Sequence of protein 2:
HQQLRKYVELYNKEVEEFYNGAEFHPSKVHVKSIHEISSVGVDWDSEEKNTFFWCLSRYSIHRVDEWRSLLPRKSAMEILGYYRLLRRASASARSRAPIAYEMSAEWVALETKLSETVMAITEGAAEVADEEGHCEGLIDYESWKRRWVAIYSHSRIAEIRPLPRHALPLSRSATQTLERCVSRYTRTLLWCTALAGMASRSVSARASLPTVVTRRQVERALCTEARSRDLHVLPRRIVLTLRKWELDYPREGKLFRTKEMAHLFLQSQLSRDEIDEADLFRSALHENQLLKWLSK

The following describes two proteins that form a bound complex.

Contacts between the two chains:
Residue D165 in protein 1 is in contact with residue K41 in protein 2 (closest heavy-atom distance 2.5 Å).
Residue V302 in protein 1 contacts residue R226 in protein 2 (closest heavy-atom distance 3.2 Å).
Residue R334 in protein 1 contacts residue A221 in protein 2 (closest heavy-atom distance 3.5 Å).
Residue Y342 in protein 1 contacts residue R212 in protein 2 (closest heavy-atom distance 3.3 Å).
Residue L343 in protein 1 is in contact with residue R209 in protein 2 (closest heavy-atom distance 3.5 Å).
Residue D201 in protein 1 interacts with residue R248 in protein 2 (closest heavy-atom distance 3.5 Å).
Residue F200 in protein 1 contacts residue R252 in protein 2 (closest heavy-atom distance 3.7 Å).
Residue I359 in protein 1 is in contact with residue Y14 in protein 2 (closest heavy-atom distance 3.4 Å).
Residue Q204 in protein 1 contacts residue Q299 in protein 2 (closest heavy-atom distance 3.4 Å).
Residue A330 in protein 1 interacts with residue M223 in protein 2 (closest heavy-atom distance 3.3 Å).
Residue I300 in protein 1 interacts with residue V228 in protein 2 (closest heavy-atom distance 2.8 Å).
Residue R203 in protein 1 contacts residue S303 in protein 2 (closest heavy-atom distance 3.1 Å).
Residue E168 in protein 1 interacts with residue V40 in protein 2 (closest heavy-atom distance 3.7 Å).
Residue F200 in protein 1 interacts with residue Q299 in protein 2 (closest heavy-atom distance 3.4 Å).
Residue C357 in protein 1 contacts residue Y14 in protein 2 (closest heavy-atom distance 3.0 Å).
Residue Q338 in protein 1 is in contact with residue L220 in protein 2 (closest heavy-atom distance 3.7 Å).
Residue E168 in protein 1 is in contact with residue K41 in protein 2 (closest heavy-atom distance 3.4 Å).
Residue L331 in protein 1 interacts with residue A224 in protein 2 (closest heavy-atom distance 3.7 Å).
Residue D298 in protein 1 contacts residue A230 in protein 2 (closest heavy-atom distance 3.3 Å).
Residue L358 in protein 1 is in contact with residue N15 in protein 2 (closest heavy-atom distance 3.5 Å).
Residue R296 in protein 1 interacts with residue R231 in protein 2 (closest heavy-atom distance 3.1 Å).
Residue H207 in protein 1 interacts with residue H295 in protein 2 (closest heavy-atom distance 3.5 Å).
Residue E174 in protein 1 interacts with residue R103 in protein 2 (closest heavy-atom distance 2.5 Å).
Residue I300 in protein 1 interacts with residue S227 in protein 2 (closest heavy-atom distance 3.3 Å).
Residue N347 in protein 1 is in contact with residue R209 in protein 2 (closest heavy-atom distance 3.7 Å).
Residue I359 in protein 1 interacts with residue V143 in protein 2 (closest heavy-atom distance 3.6 Å).
Residue I349 in protein 1 interacts with residue R209 in protein 2 (closest heavy-atom distance 3.7 Å).
Residue R203 in protein 1 contacts residue L302 in protein 2 (closest heavy-atom distance 3.4 Å).
Residue K196 in protein 1 interacts with residue E257 in protein 2 (closest heavy-atom distance 3.4 Å).
Residue G341 in protein 1 contacts residue W216 in protein 2 (closest heavy-atom distance 3.1 Å).
Residue F337 in protein 1 contacts residue W216 in protein 2 (closest heavy-atom distance 2.9 Å).
Residue Q204 in protein 1 contacts residue H295 in protein 2 (closest heavy-atom distance 3.7 Å).
Residue C357 in protein 1 contacts residue V18 in protein 2 (closest heavy-atom distance 3.7 Å).
Residue A330 in protein 1 contacts residue R226 in protein 2 (closest heavy-atom distance 3.6 Å).
Residue F299 in protein 1 is in contact with residue V244 in protein 2 (closest heavy-atom distance 3.5 Å).
Residue R203 in protein 1 interacts with residue Q299 in protein 2 (closest heavy-atom distance 2.6 Å).
Residue K196 in protein 1 is in contact with residue T256 in protein 2 (closest heavy-atom distance 3.7 Å).
Residue D298 in protein 1 interacts with residue R231 in protein 2 (closest heavy-atom distance 3.5 Å).
Residue I359 in protein 1 is in contact with residue N15 in protein 2 (closest heavy-atom distance 3.0 Å).
Residue T327 in protein 1 is in contact with residue A224 in protein 2 (closest heavy-atom distance 3.6 Å).
Residue L354 in protein 1 contacts residue Y22 in protein 2 (closest heavy-atom distance 3.5 Å).
Residue R334 in protein 1 contacts residue L220 in protein 2 (closest heavy-atom distance 3.2 Å).
Residue L354 in protein 1 interacts with residue V18 in protein 2 (closest heavy-atom distance 3.6 Å).
Residue Q204 in protein 1 contacts residue R248 in protein 2 (closest heavy-atom distance 2.4 Å).
Residue E348 in protein 1 contacts residue R205 in protein 2 (closest heavy-atom distance 2.8 Å).
Residue Y342 in protein 1 is in contact with residue W216 in protein 2 (closest heavy-atom distance 3.5 Å).
Residue W149 in protein 1 is in contact with residue M96 in protein 2 (closest heavy-atom distance 3.7 Å).
Residue T295 in protein 1 is in contact with residue R231 in protein 2 (closest heavy-atom distance 2.5 Å).
Residue Y352 in protein 1 is in contact with residue Y22 in protein 2 (closest heavy-atom distance 3.4 Å).
Residue L319 in protein 1 is in contact with residue V228 in protein 2 (closest heavy-atom distance 3.7 Å).
Residue N347 in protein 1 contacts residue R205 in protein 2 (closest heavy-atom distance 3.2 Å).
Residue C357 in protein 1 interacts with residue Y22 in protein 2 (closest heavy-atom distance 3.7 Å).
Residue F299 in protein 1 contacts residue V228 in protein 2 (closest heavy-atom distance 3.6 Å).
Residue E197 in protein 1 contacts residue R252 in protein 2 (closest heavy-atom distance 3.0 Å).
Residue N323 in protein 1 interacts with residue L241 in protein 2 (closest heavy-atom distance 3.7 Å).
Residue R334 in protein 1 interacts with residue M223 in protein 2 (closest heavy-atom distance 3.7 Å).
Residue E348 in protein 1 interacts with residue R209 in protein 2 (closest heavy-atom distance 3.0 Å).
Residue Y342 in protein 1 interacts with residue T213 in protein 2 (closest heavy-atom distance 3.1 Å).
Residue D345 in protein 1 is in contact with residue R212 in protein 2 (closest heavy-atom distance 3.3 Å).
Residue K333 in protein 1 interacts with residue M223 in protein 2 (closest heavy-atom distance 3.7 Å).

Sequence of protein 1:
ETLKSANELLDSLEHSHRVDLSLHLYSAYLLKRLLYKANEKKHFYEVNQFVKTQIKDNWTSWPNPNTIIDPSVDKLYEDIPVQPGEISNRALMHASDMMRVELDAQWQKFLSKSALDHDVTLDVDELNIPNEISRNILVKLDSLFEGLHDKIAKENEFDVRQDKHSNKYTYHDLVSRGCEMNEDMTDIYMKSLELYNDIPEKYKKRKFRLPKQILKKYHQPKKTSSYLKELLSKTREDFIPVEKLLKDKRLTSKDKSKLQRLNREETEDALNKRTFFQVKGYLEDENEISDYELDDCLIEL